These two protein chains interact to form a complex.

Sequence of protein 2:
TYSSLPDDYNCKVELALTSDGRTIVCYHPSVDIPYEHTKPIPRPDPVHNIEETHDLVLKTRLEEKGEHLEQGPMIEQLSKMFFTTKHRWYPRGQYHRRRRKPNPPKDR

Interface contacts:
Residue D202 in protein 1 interacts with residue V91 in protein 2 (closest heavy-atom distance 4.6 Å).
Residue K156 in protein 1 contacts residue E85 in protein 2 (closest heavy-atom distance 4.9 Å).
Residue R153 in protein 1 interacts with residue L90 in protein 2 (closest heavy-atom distance 4.2 Å).
Residue Y159 in protein 1 is in contact with residue E86 in protein 2 (closest heavy-atom distance 4.0 Å).
Residue A154 in protein 1 contacts residue L90 in protein 2 (closest heavy-atom distance 3.8 Å).
Residue F155 in protein 1 interacts with residue T87 in protein 2 (closest heavy-atom distance 4.5 Å).
Residue K156 in protein 1 contacts residue D89 in protein 2 (closest heavy-atom distance 3.3 Å).
Residue F155 in protein 1 is in contact with residue H88 in protein 2 (closest heavy-atom distance 3.9 Å).
Residue Y159 in protein 1 interacts with residue T87 in protein 2 (closest heavy-atom distance 3.3 Å).
Residue A154 in protein 1 is in contact with residue V91 in protein 2 (closest heavy-atom distance 3.5 Å).
Residue K156 in protein 1 is in contact with residue T87 in protein 2 (closest heavy-atom distance 4.1 Å).
Residue F155 in protein 1 contacts residue L90 in protein 2 (closest heavy-atom distance 3.2 Å).
Residue K156 in protein 1 is in contact with residue E86 in protein 2 (closest heavy-atom distance 3.9 Å).
Residue K156 in protein 1 is in contact with residue L90 in protein 2 (closest heavy-atom distance 4.4 Å).
Residue K156 in protein 1 contacts residue H88 in protein 2 (closest heavy-atom distance 4.2 Å).
Residue W189 in protein 1 is in contact with residue T87 in protein 2 (closest heavy-atom distance 3.8 Å).
Residue S198 in protein 1 contacts residue V91 in protein 2 (closest heavy-atom distance 3.8 Å).
Residue L186 in protein 1 is in contact with residue T87 in protein 2 (closest heavy-atom distance 4.9 Å).
Residue D202 in protein 1 is in contact with residue T94 in protein 2 (closest heavy-atom distance 4.8 Å).
Residue N195 in protein 1 interacts with residue T87 in protein 2 (closest heavy-atom distance 3.8 Å).
Residue A154 in protein 1 interacts with residue H88 in protein 2 (closest heavy-atom distance 3.3 Å).

Sequence of protein 1:
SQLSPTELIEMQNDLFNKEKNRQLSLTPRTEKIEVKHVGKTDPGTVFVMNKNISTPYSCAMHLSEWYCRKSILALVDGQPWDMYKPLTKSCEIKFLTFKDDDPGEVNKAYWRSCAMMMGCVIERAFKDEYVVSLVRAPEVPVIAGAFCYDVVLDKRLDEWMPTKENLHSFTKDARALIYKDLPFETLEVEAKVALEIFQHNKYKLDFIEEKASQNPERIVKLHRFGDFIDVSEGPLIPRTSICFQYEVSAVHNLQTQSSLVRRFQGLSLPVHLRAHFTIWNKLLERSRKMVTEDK